Sequence of chain B:
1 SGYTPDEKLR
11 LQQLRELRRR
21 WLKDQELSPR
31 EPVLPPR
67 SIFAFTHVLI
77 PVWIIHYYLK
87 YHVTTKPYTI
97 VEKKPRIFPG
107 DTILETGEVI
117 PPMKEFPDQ

This data describes a binding interaction between two proteins.

Sequence of chain A:
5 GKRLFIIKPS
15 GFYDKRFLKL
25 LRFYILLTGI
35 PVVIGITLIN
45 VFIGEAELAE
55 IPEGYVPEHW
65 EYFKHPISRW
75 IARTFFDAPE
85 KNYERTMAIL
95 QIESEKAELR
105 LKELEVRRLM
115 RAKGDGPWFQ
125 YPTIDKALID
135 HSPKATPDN

Interface contacts:
Residue F9 in chain A interacts with residue Q25 in chain B (closest heavy-atom distance 3.8 Å).
Residue L8 in chain A is in contact with residue Q25 in chain B (closest heavy-atom distance 4.8 Å).
Residue L8 in chain A is in contact with residue L27 in chain B (closest heavy-atom distance 4.8 Å).
Residue R7 in chain A is in contact with residue L27 in chain B (closest heavy-atom distance 3.2 Å).
Residue L8 in chain A is in contact with residue E26 in chain B (closest heavy-atom distance 4.9 Å).
Residue F9 in chain A interacts with residue L27 in chain B (closest heavy-atom distance 4.5 Å).
Residue G5 in chain A interacts with residue S28 in chain B (closest heavy-atom distance 5.0 Å).
Residue R7 in chain A interacts with residue E26 in chain B (closest heavy-atom distance 4.6 Å).